Sequence of chain A:
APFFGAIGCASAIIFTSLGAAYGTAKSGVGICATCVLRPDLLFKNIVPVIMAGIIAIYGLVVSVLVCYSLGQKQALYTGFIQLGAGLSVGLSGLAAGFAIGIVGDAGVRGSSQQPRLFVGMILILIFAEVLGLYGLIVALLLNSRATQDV

Contacts between the two chains:
Residue Y76 in chain A interacts with residue A61 in chain B (closest heavy-atom distance 4.7 Å).

Sequence of chain B:
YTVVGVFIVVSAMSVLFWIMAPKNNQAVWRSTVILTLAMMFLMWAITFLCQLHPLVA

The following describes two proteins that form a bound complex.